Sequence of protein 2:
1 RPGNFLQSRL

Residue-level contacts at the interface:
Residue G49 in protein 1 is in contact with residue G3 in protein 2 (closest heavy-atom distance 4.8 Å).
Residue G27 in protein 1 interacts with residue L6 in protein 2 (closest heavy-atom distance 4.8 Å).
Residue D29 in protein 1 is in contact with residue N4 in protein 2 (closest heavy-atom distance 4.8 Å).
Residue A28 in protein 1 is in contact with residue G3 in protein 2 (closest heavy-atom distance 3.3 Å).
Residue G48 in protein 1 is in contact with residue N4 in protein 2 (closest heavy-atom distance 3.0 Å).
Residue G27 in protein 1 interacts with residue F5 in protein 2 (closest heavy-atom distance 2.8 Å).
Residue D29 in protein 1 interacts with residue P2 in protein 2 (closest heavy-atom distance 4.8 Å).
Residue G49 in protein 1 contacts residue F5 in protein 2 (closest heavy-atom distance 3.4 Å).
Residue G48 in protein 1 is in contact with residue F5 in protein 2 (closest heavy-atom distance 4.7 Å).
Residue T80 in protein 1 is in contact with residue L6 in protein 2 (closest heavy-atom distance 4.9 Å).
Residue N25 in protein 1 contacts residue F5 in protein 2 (closest heavy-atom distance 4.4 Å).
Residue V82 in protein 1 interacts with residue L6 in protein 2 (closest heavy-atom distance 3.9 Å).
Residue R8 in protein 1 contacts residue R9 in protein 2 (closest heavy-atom distance 3.5 Å).
Residue N25 in protein 1 is in contact with residue L6 in protein 2 (closest heavy-atom distance 3.6 Å).
Residue V50 in protein 1 is in contact with residue L6 in protein 2 (closest heavy-atom distance 4.0 Å).
Residue A28 in protein 1 contacts residue F5 in protein 2 (closest heavy-atom distance 4.4 Å).
Residue A28 in protein 1 is in contact with residue N4 in protein 2 (closest heavy-atom distance 3.8 Å).
Residue G27 in protein 1 interacts with residue N4 in protein 2 (closest heavy-atom distance 3.7 Å).
Residue F53 in protein 1 interacts with residue R1 in protein 2 (closest heavy-atom distance 3.7 Å).
Residue D30 in protein 1 is in contact with residue N4 in protein 2 (closest heavy-atom distance 4.5 Å).
Residue P81 in protein 1 is in contact with residue L6 in protein 2 (closest heavy-atom distance 4.0 Å).
Residue R8 in protein 1 is in contact with residue S8 in protein 2 (closest heavy-atom distance 3.8 Å).
Residue F53 in protein 1 interacts with residue P2 in protein 2 (closest heavy-atom distance 3.8 Å).
Residue D30 in protein 1 is in contact with residue G3 in protein 2 (closest heavy-atom distance 4.7 Å).
Residue I84 in protein 1 interacts with residue N4 in protein 2 (closest heavy-atom distance 3.5 Å).
Residue G49 in protein 1 interacts with residue P2 in protein 2 (closest heavy-atom distance 4.2 Å).
Residue I84 in protein 1 contacts residue L6 in protein 2 (closest heavy-atom distance 3.8 Å).
Residue N25 in protein 1 interacts with residue N4 in protein 2 (closest heavy-atom distance 3.6 Å).
Residue V50 in protein 1 contacts residue Q7 in protein 2 (closest heavy-atom distance 4.4 Å).
Residue L23 in protein 1 interacts with residue L6 in protein 2 (closest heavy-atom distance 3.5 Å).
Residue G27 in protein 1 is in contact with residue G3 in protein 2 (closest heavy-atom distance 3.5 Å).
Residue V50 in protein 1 contacts residue F5 in protein 2 (closest heavy-atom distance 4.0 Å).
Residue G48 in protein 1 interacts with residue G3 in protein 2 (closest heavy-atom distance 2.9 Å).
Residue G48 in protein 1 interacts with residue P2 in protein 2 (closest heavy-atom distance 3.5 Å).
Residue V32 in protein 1 is in contact with residue N4 in protein 2 (closest heavy-atom distance 3.3 Å).
Residue G49 in protein 1 interacts with residue N4 in protein 2 (closest heavy-atom distance 3.3 Å).
Residue V50 in protein 1 interacts with residue N4 in protein 2 (closest heavy-atom distance 4.3 Å).
Residue D29 in protein 1 interacts with residue G3 in protein 2 (closest heavy-atom distance 2.8 Å).
Residue G48 in protein 1 is in contact with residue R1 in protein 2 (closest heavy-atom distance 4.8 Å).
Residue I47 in protein 1 contacts residue N4 in protein 2 (closest heavy-atom distance 4.3 Å).

This data describes a binding interaction between two proteins.

Sequence of protein 1:
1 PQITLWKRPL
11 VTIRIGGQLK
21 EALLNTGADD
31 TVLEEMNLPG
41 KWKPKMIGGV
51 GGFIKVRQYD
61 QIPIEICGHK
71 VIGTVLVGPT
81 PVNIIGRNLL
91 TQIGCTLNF